Sequence of the second protein:
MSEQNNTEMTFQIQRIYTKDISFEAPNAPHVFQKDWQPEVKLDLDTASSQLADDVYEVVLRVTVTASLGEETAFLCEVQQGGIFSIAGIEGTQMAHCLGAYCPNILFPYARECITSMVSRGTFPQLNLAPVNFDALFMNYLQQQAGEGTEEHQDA

This data describes a binding interaction between two proteins.

Sequence of the first protein:
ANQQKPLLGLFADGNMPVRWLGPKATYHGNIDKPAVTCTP

Interface contacts:
Residue L98 in the second protein interacts with residue G9 in the first protein (closest heavy-atom distance 3.4 Å).
Residue Q50 in the second protein interacts with residue L8 in the first protein (closest heavy-atom distance 3.7 Å).
Residue V40 in the second protein interacts with residue W20 in the first protein (closest heavy-atom distance 3.2 Å).
Residue W36 in the second protein interacts with residue G29 in the first protein (closest heavy-atom distance 3.2 Å).
Residue W36 in the second protein contacts residue Y27 in the first protein (closest heavy-atom distance 3.8 Å).
Residue A129 in the second protein interacts with residue L21 in the first protein (closest heavy-atom distance 3.7 Å).
Residue L98 in the second protein interacts with residue L8 in the first protein (closest heavy-atom distance 3.6 Å).
Residue V40 in the second protein is in contact with residue P23 in the first protein (closest heavy-atom distance 3.0 Å).
Residue F133 in the second protein interacts with residue M16 in the first protein (closest heavy-atom distance 3.7 Å).
Residue L126 in the second protein interacts with residue W20 in the first protein (closest heavy-atom distance 3.5 Å).
Residue T46 in the second protein interacts with residue F11 in the first protein (closest heavy-atom distance 3.3 Å).
Residue V58 in the second protein is in contact with residue L8 in the first protein (closest heavy-atom distance 3.8 Å).
Residue P124 in the second protein is in contact with residue Y27 in the first protein (closest heavy-atom distance 3.4 Å).
Residue E3 in the second protein interacts with residue P6 in the first protein (closest heavy-atom distance 3.7 Å).
Residue L44 in the second protein is in contact with residue G14 in the first protein (closest heavy-atom distance 3.7 Å).
Residue E39 in the second protein interacts with residue K24 in the first protein (closest heavy-atom distance 3.5 Å).
Residue D43 in the second protein is in contact with residue N15 in the first protein (closest heavy-atom distance 2.9 Å).
Residue E57 in the second protein interacts with residue L8 in the first protein (closest heavy-atom distance 3.5 Å).
Residue L128 in the second protein contacts residue W20 in the first protein (closest heavy-atom distance 3.4 Å).
Residue F32 in the second protein is in contact with residue I31 in the first protein (closest heavy-atom distance 3.2 Å).
Residue Y56 in the second protein is in contact with residue L8 in the first protein (closest heavy-atom distance 3.7 Å).
Residue D35 in the second protein interacts with residue Y27 in the first protein (closest heavy-atom distance 2.8 Å).
Residue P38 in the second protein is in contact with residue T26 in the first protein (closest heavy-atom distance 3.8 Å).
Residue G148 in the second protein is in contact with residue K5 in the first protein (closest heavy-atom distance 3.6 Å).
Residue L98 in the second protein interacts with residue L10 in the first protein (closest heavy-atom distance 3.7 Å).
Residue F137 in the second protein contacts residue L10 in the first protein (closest heavy-atom distance 3.7 Å).
Residue L44 in the second protein contacts residue M16 in the first protein (closest heavy-atom distance 3.5 Å).
Residue G91 in the second protein contacts residue P6 in the first protein (closest heavy-atom distance 3.4 Å).
Residue T46 in the second protein interacts with residue A12 in the first protein (closest heavy-atom distance 3.7 Å).
Residue F137 in the second protein contacts residue M16 in the first protein (closest heavy-atom distance 3.7 Å).
Residue P38 in the second protein interacts with residue K24 in the first protein (closest heavy-atom distance 3.8 Å).
Residue V131 in the second protein interacts with residue L21 in the first protein (closest heavy-atom distance 3.7 Å).
Residue M94 in the second protein interacts with residue P6 in the first protein (closest heavy-atom distance 3.1 Å).
Residue G99 in the second protein contacts residue F11 in the first protein (closest heavy-atom distance 3.7 Å).
Residue W36 in the second protein contacts residue I31 in the first protein (closest heavy-atom distance 3.5 Å).
Residue M94 in the second protein interacts with residue L8 in the first protein (closest heavy-atom distance 3.5 Å).
Residue Q37 in the second protein is in contact with residue Y27 in the first protein (closest heavy-atom distance 3.0 Å).
Residue S49 in the second protein is in contact with residue L8 in the first protein (closest heavy-atom distance 3.4 Å).
Residue Y140 in the second protein contacts residue L10 in the first protein (closest heavy-atom distance 3.4 Å).
Residue W36 in the second protein interacts with residue N30 in the first protein (closest heavy-atom distance 3.5 Å).
Residue L44 in the second protein is in contact with residue N15 in the first protein (closest heavy-atom distance 2.9 Å).
Residue L42 in the second protein interacts with residue V18 in the first protein (closest heavy-atom distance 3.8 Å).
Residue L98 in the second protein contacts residue F11 in the first protein (closest heavy-atom distance 3.4 Å).
Residue Q37 in the second protein is in contact with residue K24 in the first protein (closest heavy-atom distance 3.2 Å).
Residue Q50 in the second protein contacts residue Q4 in the first protein (closest heavy-atom distance 2.9 Å).
Residue P124 in the second protein contacts residue T26 in the first protein (closest heavy-atom distance 3.7 Å).
Residue A95 in the second protein is in contact with residue L10 in the first protein (closest heavy-atom distance 3.4 Å).
Residue E39 in the second protein contacts residue P23 in the first protein (closest heavy-atom distance 3.4 Å).
Residue E3 in the second protein is in contact with residue K5 in the first protein (closest heavy-atom distance 3.0 Å).
Residue S48 in the second protein interacts with residue L8 in the first protein (closest heavy-atom distance 3.6 Å).
Residue Y56 in the second protein interacts with residue Q4 in the first protein (closest heavy-atom distance 3.0 Å).
Residue L42 in the second protein contacts residue W20 in the first protein (closest heavy-atom distance 3.3 Å).
Residue I89 in the second protein contacts residue L7 in the first protein (closest heavy-atom distance 3.2 Å).
Residue Q37 in the second protein interacts with residue A25 in the first protein (closest heavy-atom distance 3.5 Å).
Residue D35 in the second protein interacts with residue I31 in the first protein (closest heavy-atom distance 3.4 Å).
Residue M94 in the second protein interacts with residue L7 in the first protein (closest heavy-atom distance 3.7 Å).
Residue K41 in the second protein is in contact with residue W20 in the first protein (closest heavy-atom distance 3.3 Å).
Residue Y56 in the second protein contacts residue L7 in the first protein (closest heavy-atom distance 3.4 Å).
Residue T149 in the second protein is in contact with residue K5 in the first protein (closest heavy-atom distance 3.2 Å).
Residue L98 in the second protein is in contact with residue P6 in the first protein (closest heavy-atom distance 3.8 Å).